These two protein chains interact to form a complex.

Contacts between the two chains:
Residue L177 in the first protein interacts with residue A10 in the second protein (closest heavy-atom distance 3.6 Å).
Residue R61 in the first protein contacts residue D8 in the second protein (closest heavy-atom distance 4.9 Å).
Residue N178 in the first protein contacts residue L9 in the second protein (closest heavy-atom distance 3.8 Å).
Residue V51 in the first protein interacts with residue A6 in the second protein (closest heavy-atom distance 3.6 Å).
Residue V181 in the first protein interacts with residue A10 in the second protein (closest heavy-atom distance 3.8 Å).
Residue P170 in the first protein is in contact with residue L7 in the second protein (closest heavy-atom distance 3.6 Å).
Residue Y130 in the first protein interacts with residue D8 in the second protein (closest heavy-atom distance 4.2 Å).
Residue D129 in the first protein interacts with residue D8 in the second protein (closest heavy-atom distance 4.5 Å).
Residue S50 in the first protein contacts residue D8 in the second protein (closest heavy-atom distance 4.9 Å).
Residue N178 in the first protein is in contact with residue A10 in the second protein (closest heavy-atom distance 2.9 Å).
Residue L221 in the first protein contacts residue L4 in the second protein (closest heavy-atom distance 4.4 Å).
Residue K125 in the first protein is in contact with residue D8 in the second protein (closest heavy-atom distance 4.6 Å).
Residue Y133 in the first protein contacts residue D8 in the second protein (closest heavy-atom distance 2.6 Å).
Residue L225 in the first protein is in contact with residue L9 in the second protein (closest heavy-atom distance 4.0 Å).
Residue K54 in the first protein contacts residue D8 in the second protein (closest heavy-atom distance 3.4 Å).
Residue R132 in the first protein contacts residue D8 in the second protein (closest heavy-atom distance 4.8 Å).
Residue N178 in the first protein interacts with residue L7 in the second protein (closest heavy-atom distance 4.1 Å).
Residue N55 in the first protein is in contact with residue D5 in the second protein (closest heavy-atom distance 5.0 Å).
Residue P170 in the first protein is in contact with residue L4 in the second protein (closest heavy-atom distance 4.9 Å).
Residue I222 in the first protein is in contact with residue L7 in the second protein (closest heavy-atom distance 4.4 Å).
Residue I222 in the first protein contacts residue L4 in the second protein (closest heavy-atom distance 3.6 Å).
Residue E19 in the first protein contacts residue D5 in the second protein (closest heavy-atom distance 4.7 Å).
Residue H169 in the first protein contacts residue L3 in the second protein (closest heavy-atom distance 4.6 Å).
Residue F122 in the first protein is in contact with residue A6 in the second protein (closest heavy-atom distance 3.6 Å).
Residue S50 in the first protein interacts with residue L7 in the second protein (closest heavy-atom distance 4.8 Å).
Residue F122 in the first protein interacts with residue L7 in the second protein (closest heavy-atom distance 3.8 Å).
Residue I222 in the first protein interacts with residue L9 in the second protein (closest heavy-atom distance 4.1 Å).
Residue V51 in the first protein interacts with residue D5 in the second protein (closest heavy-atom distance 3.7 Å).
Residue D129 in the first protein contacts residue L7 in the second protein (closest heavy-atom distance 4.7 Å).
Residue V181 in the first protein contacts residue S11 in the second protein (closest heavy-atom distance 4.5 Å).
Residue S50 in the first protein interacts with residue A6 in the second protein (closest heavy-atom distance 2.5 Å).
Residue D218 in the first protein contacts residue Q1 in the second protein (closest heavy-atom distance 3.3 Å).
Residue D218 in the first protein interacts with residue L4 in the second protein (closest heavy-atom distance 3.3 Å).
Residue N47 in the first protein contacts residue A6 in the second protein (closest heavy-atom distance 3.7 Å).
Residue R132 in the first protein contacts residue A10 in the second protein (closest heavy-atom distance 4.2 Å).
Residue N47 in the first protein is in contact with residue G2 in the second protein (closest heavy-atom distance 4.0 Å).
Residue K54 in the first protein interacts with residue L9 in the second protein (closest heavy-atom distance 4.8 Å).
Residue N47 in the first protein contacts residue L3 in the second protein (closest heavy-atom distance 3.9 Å).
Residue G174 in the first protein interacts with residue L9 in the second protein (closest heavy-atom distance 3.7 Å).
Residue K54 in the first protein contacts residue D5 in the second protein (closest heavy-atom distance 3.0 Å).
Residue L177 in the first protein contacts residue S11 in the second protein (closest heavy-atom distance 4.6 Å).
Residue N229 in the first protein interacts with residue S11 in the second protein (closest heavy-atom distance 2.9 Å).
Residue V57 in the first protein is in contact with residue D8 in the second protein (closest heavy-atom distance 5.0 Å).
Residue L225 in the first protein interacts with residue A10 in the second protein (closest heavy-atom distance 4.3 Å).
Residue I171 in the first protein is in contact with residue L3 in the second protein (closest heavy-atom distance 4.0 Å).
Residue R46 in the first protein contacts residue L3 in the second protein (closest heavy-atom distance 3.7 Å).
Residue K125 in the first protein is in contact with residue L7 in the second protein (closest heavy-atom distance 2.8 Å).
Residue P170 in the first protein is in contact with residue L3 in the second protein (closest heavy-atom distance 4.1 Å).
Residue L177 in the first protein contacts residue L9 in the second protein (closest heavy-atom distance 4.0 Å).
Residue N178 in the first protein is in contact with residue D8 in the second protein (closest heavy-atom distance 3.1 Å).
Residue V51 in the first protein contacts residue G2 in the second protein (closest heavy-atom distance 4.3 Å).
Residue L225 in the first protein is in contact with residue S11 in the second protein (closest heavy-atom distance 4.6 Å).
Residue I171 in the first protein is in contact with residue L7 in the second protein (closest heavy-atom distance 3.9 Å).
Residue L221 in the first protein contacts residue L9 in the second protein (closest heavy-atom distance 4.7 Å).
Residue F122 in the first protein contacts residue L3 in the second protein (closest heavy-atom distance 4.2 Å).

Sequence of the first protein:
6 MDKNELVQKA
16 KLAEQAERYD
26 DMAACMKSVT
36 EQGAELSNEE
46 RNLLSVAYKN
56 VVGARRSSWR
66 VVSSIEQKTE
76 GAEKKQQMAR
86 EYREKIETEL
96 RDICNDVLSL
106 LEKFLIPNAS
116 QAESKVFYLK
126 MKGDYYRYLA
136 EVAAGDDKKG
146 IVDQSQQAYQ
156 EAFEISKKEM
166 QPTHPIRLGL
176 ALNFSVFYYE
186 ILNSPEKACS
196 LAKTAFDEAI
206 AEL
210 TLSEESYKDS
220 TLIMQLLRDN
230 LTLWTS

Sequence of the second protein:
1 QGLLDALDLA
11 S